Sequence of the second protein:
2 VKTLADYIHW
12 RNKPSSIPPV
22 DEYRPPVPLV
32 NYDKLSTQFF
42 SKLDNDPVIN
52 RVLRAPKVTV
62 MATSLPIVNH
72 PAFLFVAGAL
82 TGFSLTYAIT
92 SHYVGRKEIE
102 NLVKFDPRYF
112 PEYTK

The following describes two proteins that form a bound complex.

Residue-level contacts at the interface:
Residue I396 in the first protein contacts residue A89 in the second protein (closest heavy-atom distance 4.1 Å).
Residue N494 in the first protein contacts residue F40 in the second protein (closest heavy-atom distance 3.4 Å).
Residue H468 in the first protein contacts residue V95 in the second protein (closest heavy-atom distance 3.9 Å).
Residue F498 in the first protein contacts residue F40 in the second protein (closest heavy-atom distance 4.0 Å).
Residue L485 in the first protein interacts with residue V61 in the second protein (closest heavy-atom distance 4.0 Å).
Residue N464 in the first protein contacts residue I100 in the second protein (closest heavy-atom distance 3.9 Å).
Residue H468 in the first protein is in contact with residue Y88 in the second protein (closest heavy-atom distance 3.5 Å).
Residue T399 in the first protein is in contact with residue A89 in the second protein (closest heavy-atom distance 3.6 Å).
Residue K534 in the first protein interacts with residue R12 in the second protein (closest heavy-atom distance 3.5 Å).
Residue Q392 in the first protein contacts residue R97 in the second protein (closest heavy-atom distance 3.2 Å).
Residue H468 in the first protein is in contact with residue E99 in the second protein (closest heavy-atom distance 3.1 Å).
Residue I469 in the first protein is in contact with residue G96 in the second protein (closest heavy-atom distance 4.2 Å).
Residue S479 in the first protein interacts with residue S85 in the second protein (closest heavy-atom distance 3.0 Å).
Residue S479 in the first protein is in contact with residue T82 in the second protein (closest heavy-atom distance 3.5 Å).
Residue S483 in the first protein contacts residue T82 in the second protein (closest heavy-atom distance 3.9 Å).
Residue Y389 in the first protein contacts residue G96 in the second protein (closest heavy-atom distance 3.3 Å).
Residue P466 in the first protein is in contact with residue I100 in the second protein (closest heavy-atom distance 3.8 Å).
Residue T488 in the first protein contacts residue L75 in the second protein (closest heavy-atom distance 4.2 Å).
Residue T487 in the first protein interacts with residue V61 in the second protein (closest heavy-atom distance 3.8 Å).
Residue F403 in the first protein contacts residue T82 in the second protein (closest heavy-atom distance 3.5 Å).
Residue A486 in the first protein interacts with residue V61 in the second protein (closest heavy-atom distance 3.8 Å).
Residue Y389 in the first protein interacts with residue S92 in the second protein (closest heavy-atom distance 3.0 Å).
Residue W475 in the first protein contacts residue S85 in the second protein (closest heavy-atom distance 4.1 Å).
Residue N494 in the first protein interacts with residue D45 in the second protein (closest heavy-atom distance 3.6 Å).
Residue P466 in the first protein contacts residue G96 in the second protein (closest heavy-atom distance 4.0 Å).
Residue I390 in the first protein interacts with residue R97 in the second protein (closest heavy-atom distance 3.0 Å).
Residue V476 in the first protein contacts residue L86 in the second protein (closest heavy-atom distance 4.2 Å).
Residue N489 in the first protein interacts with residue R55 in the second protein (closest heavy-atom distance 3.5 Å).
Residue A486 in the first protein interacts with residue L75 in the second protein (closest heavy-atom distance 3.7 Å).
Residue S395 in the first protein interacts with residue H93 in the second protein (closest heavy-atom distance 3.4 Å).
Residue L485 in the first protein contacts residue M62 in the second protein (closest heavy-atom distance 3.9 Å).
Residue I396 in the first protein interacts with residue H93 in the second protein (closest heavy-atom distance 3.4 Å).
Residue N494 in the first protein interacts with residue F41 in the second protein (closest heavy-atom distance 3.3 Å).
Residue G531 in the first protein contacts residue R12 in the second protein (closest heavy-atom distance 2.8 Å).
Residue Y389 in the first protein interacts with residue H93 in the second protein (closest heavy-atom distance 2.9 Å).
Residue F495 in the first protein is in contact with residue F40 in the second protein (closest heavy-atom distance 3.9 Å).
Residue Q392 in the first protein interacts with residue H93 in the second protein (closest heavy-atom distance 3.4 Å).
Residue F532 in the first protein interacts with residue R12 in the second protein (closest heavy-atom distance 2.9 Å).
Residue F419 in the first protein contacts residue V61 in the second protein (closest heavy-atom distance 4.1 Å).
Residue V476 in the first protein contacts residue S85 in the second protein (closest heavy-atom distance 3.8 Å).
Residue L418 in the first protein contacts residue M62 in the second protein (closest heavy-atom distance 3.3 Å).
Residue F419 in the first protein is in contact with residue M62 in the second protein (closest heavy-atom distance 3.5 Å).
Residue L472 in the first protein contacts residue Y88 in the second protein (closest heavy-atom distance 4.1 Å).
Residue L418 in the first protein contacts residue S65 in the second protein (closest heavy-atom distance 3.1 Å).
Residue F403 in the first protein is in contact with residue L86 in the second protein (closest heavy-atom distance 3.9 Å).
Residue I469 in the first protein contacts residue S92 in the second protein (closest heavy-atom distance 3.4 Å).
Residue L400 in the first protein contacts residue L86 in the second protein (closest heavy-atom distance 4.2 Å).
Residue Y536 in the first protein contacts residue S16 in the second protein (closest heavy-atom distance 3.5 Å).
Residue A486 in the first protein is in contact with residue F74 in the second protein (closest heavy-atom distance 3.9 Å).
Residue L482 in the first protein contacts residue F74 in the second protein (closest heavy-atom distance 3.9 Å).
Residue L482 in the first protein contacts residue A78 in the second protein (closest heavy-atom distance 3.8 Å).
Residue S493 in the first protein interacts with residue D45 in the second protein (closest heavy-atom distance 4.0 Å).
Residue I396 in the first protein contacts residue I90 in the second protein (closest heavy-atom distance 4.1 Å).
Residue L472 in the first protein contacts residue S85 in the second protein (closest heavy-atom distance 4.1 Å).
Residue L472 in the first protein interacts with residue A89 in the second protein (closest heavy-atom distance 3.7 Å).
Residue R497 in the first protein contacts residue D45 in the second protein (closest heavy-atom distance 2.7 Å).
Residue L482 in the first protein interacts with residue L81 in the second protein (closest heavy-atom distance 3.6 Å).
Residue S479 in the first protein is in contact with residue L81 in the second protein (closest heavy-atom distance 3.5 Å).
Residue H468 in the first protein is in contact with residue G96 in the second protein (closest heavy-atom distance 4.0 Å).
Residue Y389 in the first protein interacts with residue R97 in the second protein (closest heavy-atom distance 3.4 Å).

Sequence of the first protein:
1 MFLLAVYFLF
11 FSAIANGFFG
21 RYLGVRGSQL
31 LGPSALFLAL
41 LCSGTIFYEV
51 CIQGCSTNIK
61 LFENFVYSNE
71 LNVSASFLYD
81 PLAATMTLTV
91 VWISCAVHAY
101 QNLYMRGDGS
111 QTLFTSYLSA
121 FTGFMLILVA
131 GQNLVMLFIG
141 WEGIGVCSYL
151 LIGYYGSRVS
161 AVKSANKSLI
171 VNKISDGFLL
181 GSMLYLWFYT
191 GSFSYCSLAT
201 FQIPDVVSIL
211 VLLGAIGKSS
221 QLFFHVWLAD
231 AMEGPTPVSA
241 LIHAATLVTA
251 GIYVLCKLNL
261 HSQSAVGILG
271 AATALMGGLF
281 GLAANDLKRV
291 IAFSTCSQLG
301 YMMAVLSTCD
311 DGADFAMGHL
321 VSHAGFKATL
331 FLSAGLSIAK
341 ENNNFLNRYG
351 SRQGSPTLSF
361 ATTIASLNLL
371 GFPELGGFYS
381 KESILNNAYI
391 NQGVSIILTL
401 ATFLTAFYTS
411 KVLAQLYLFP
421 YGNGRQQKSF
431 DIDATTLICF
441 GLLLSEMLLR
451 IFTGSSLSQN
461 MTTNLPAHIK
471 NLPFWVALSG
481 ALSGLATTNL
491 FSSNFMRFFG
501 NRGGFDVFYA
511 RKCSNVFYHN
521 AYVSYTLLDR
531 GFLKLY